Sequence of chain B:
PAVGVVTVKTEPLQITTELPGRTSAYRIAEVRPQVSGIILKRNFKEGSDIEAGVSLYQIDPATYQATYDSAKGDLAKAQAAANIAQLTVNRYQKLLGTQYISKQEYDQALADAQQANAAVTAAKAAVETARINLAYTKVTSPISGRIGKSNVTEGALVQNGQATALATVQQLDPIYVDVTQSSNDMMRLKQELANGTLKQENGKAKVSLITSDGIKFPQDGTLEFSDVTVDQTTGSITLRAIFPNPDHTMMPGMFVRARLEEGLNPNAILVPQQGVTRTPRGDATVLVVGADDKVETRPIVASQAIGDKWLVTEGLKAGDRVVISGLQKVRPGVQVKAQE

Sequence of chain A:
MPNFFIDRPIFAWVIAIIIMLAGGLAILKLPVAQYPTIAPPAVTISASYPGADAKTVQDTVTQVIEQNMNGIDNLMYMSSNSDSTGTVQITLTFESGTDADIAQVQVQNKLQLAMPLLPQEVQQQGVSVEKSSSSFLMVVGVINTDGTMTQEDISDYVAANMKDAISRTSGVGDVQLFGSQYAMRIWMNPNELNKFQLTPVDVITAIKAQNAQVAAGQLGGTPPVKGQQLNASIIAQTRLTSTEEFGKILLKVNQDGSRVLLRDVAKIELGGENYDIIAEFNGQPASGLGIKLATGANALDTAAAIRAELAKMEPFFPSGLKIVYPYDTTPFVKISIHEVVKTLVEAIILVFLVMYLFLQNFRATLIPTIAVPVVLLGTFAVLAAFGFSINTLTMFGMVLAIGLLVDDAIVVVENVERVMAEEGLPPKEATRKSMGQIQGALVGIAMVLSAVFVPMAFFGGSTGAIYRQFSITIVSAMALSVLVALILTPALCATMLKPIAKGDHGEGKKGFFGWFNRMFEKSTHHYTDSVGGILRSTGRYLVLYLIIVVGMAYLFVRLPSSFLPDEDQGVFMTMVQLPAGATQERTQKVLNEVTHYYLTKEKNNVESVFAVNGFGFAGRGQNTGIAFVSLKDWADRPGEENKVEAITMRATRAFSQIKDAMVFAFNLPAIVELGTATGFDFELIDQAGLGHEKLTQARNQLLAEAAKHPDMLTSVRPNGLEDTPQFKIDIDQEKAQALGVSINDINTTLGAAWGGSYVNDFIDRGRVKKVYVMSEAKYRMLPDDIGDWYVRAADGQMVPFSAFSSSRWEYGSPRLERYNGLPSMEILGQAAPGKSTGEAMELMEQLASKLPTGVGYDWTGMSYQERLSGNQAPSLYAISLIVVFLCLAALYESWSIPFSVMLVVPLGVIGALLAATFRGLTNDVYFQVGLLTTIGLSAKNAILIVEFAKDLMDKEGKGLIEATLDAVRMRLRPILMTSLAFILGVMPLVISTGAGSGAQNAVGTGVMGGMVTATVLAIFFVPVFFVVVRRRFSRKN

These two protein chains interact to form a complex.

Contacts between the two chains:
Residue A661 in chain A interacts with residue Q341 in chain B (closest heavy-atom distance 3.8 Å).
Residue E810 in chain A is in contact with residue G295 in chain B (closest heavy-atom distance 4.1 Å).
Residue P579 in chain A is in contact with residue L340 in chain B (closest heavy-atom distance 4.2 Å).
Residue S802 in chain A contacts residue N197 in chain B (closest heavy-atom distance 2.9 Å).
Residue Q797 in chain A is in contact with residue T247 in chain B (closest heavy-atom distance 3.4 Å).
Residue W809 in chain A interacts with residue W323 in chain B (closest heavy-atom distance 3.6 Å).
Residue K195 in chain A contacts residue F268 in chain B (closest heavy-atom distance 3.9 Å).
Residue Q197 in chain A is in contact with residue F268 in chain B (closest heavy-atom distance 3.8 Å).
Residue Y811 in chain A interacts with residue P293 in chain B (closest heavy-atom distance 3.4 Å).
Residue D788 in chain A contacts residue E31 in chain B (closest heavy-atom distance 4.2 Å).
Residue L782 in chain A contacts residue A318 in chain B (closest heavy-atom distance 3.8 Å).
Residue D660 in chain A contacts residue G339 in chain B (closest heavy-atom distance 3.4 Å).
Residue A803 in chain A is in contact with residue S195 in chain B (closest heavy-atom distance 3.2 Å).
Residue P725 in chain A contacts residue R291 in chain B (closest heavy-atom distance 3.7 Å).
Residue K659 in chain A contacts residue S338 in chain B (closest heavy-atom distance 3.3 Å).
Residue A803 in chain A interacts with residue G248 in chain B (closest heavy-atom distance 3.4 Å).
Residue V799 in chain A contacts residue T247 in chain B (closest heavy-atom distance 3.8 Å).
Residue L739 in chain A contacts residue T246 in chain B (closest heavy-atom distance 3.0 Å).
Residue L782 in chain A contacts residue Q286 in chain B (closest heavy-atom distance 3.6 Å).
Residue L578 in chain A interacts with residue Q341 in chain B (closest heavy-atom distance 3.0 Å).
Residue V799 in chain A is in contact with residue T246 in chain B (closest heavy-atom distance 3.4 Å).
Residue P800 in chain A interacts with residue S195 in chain B (closest heavy-atom distance 4.1 Å).
Residue W809 in chain A interacts with residue G295 in chain B (closest heavy-atom distance 3.3 Å).
Residue K659 in chain A is in contact with residue A15 in chain B (closest heavy-atom distance 3.3 Å).
Residue L739 in chain A is in contact with residue T247 in chain B (closest heavy-atom distance 3.4 Å).
Residue E810 in chain A contacts residue R294 in chain B (closest heavy-atom distance 2.4 Å).
Residue P800 in chain A is in contact with residue S249 in chain B (closest heavy-atom distance 3.4 Å).
Residue A793 in chain A interacts with residue T246 in chain B (closest heavy-atom distance 3.9 Å).
Residue P800 in chain A is in contact with residue T247 in chain B (closest heavy-atom distance 3.8 Å).
Residue S656 in chain A is in contact with residue K342 in chain B (closest heavy-atom distance 3.7 Å).
Residue L739 in chain A is in contact with residue G248 in chain B (closest heavy-atom distance 3.6 Å).
Residue Y811 in chain A interacts with residue R291 in chain B (closest heavy-atom distance 3.1 Å).
Residue Y790 in chain A is in contact with residue T193 in chain B (closest heavy-atom distance 4.1 Å).
Residue S802 in chain A interacts with residue S195 in chain B (closest heavy-atom distance 3.3 Å).
Residue S802 in chain A interacts with residue D198 in chain B (closest heavy-atom distance 3.3 Å).
Residue M798 in chain A interacts with residue T247 in chain B (closest heavy-atom distance 3.5 Å).
Residue N191 in chain A is in contact with residue R270 in chain B (closest heavy-atom distance 3.3 Å).
Residue D795 in chain A is in contact with residue T246 in chain B (closest heavy-atom distance 3.8 Å).
Residue A803 in chain A is in contact with residue T247 in chain B (closest heavy-atom distance 4.2 Å).
Residue I658 in chain A is in contact with residue K342 in chain B (closest heavy-atom distance 3.3 Å).
Residue M662 in chain A is in contact with residue Q341 in chain B (closest heavy-atom distance 3.3 Å).
Residue W809 in chain A interacts with residue R291 in chain B (closest heavy-atom distance 3.2 Å).
Residue Y811 in chain A interacts with residue R294 in chain B (closest heavy-atom distance 3.3 Å).
Residue D784 in chain A interacts with residue Q317 in chain B (closest heavy-atom distance 3.1 Å).
Residue P579 in chain A is in contact with residue Q341 in chain B (closest heavy-atom distance 3.2 Å).
Residue L782 in chain A interacts with residue G320 in chain B (closest heavy-atom distance 3.4 Å).
Residue N194 in chain A interacts with residue F268 in chain B (closest heavy-atom distance 3.8 Å).
Residue F655 in chain A is in contact with residue K342 in chain B (closest heavy-atom distance 4.0 Å).
Residue A661 in chain A contacts residue K342 in chain B (closest heavy-atom distance 3.9 Å).
Residue Y790 in chain A is in contact with residue P33 in chain B (closest heavy-atom distance 3.2 Å).
Residue E192 in chain A contacts residue S225 in chain B (closest heavy-atom distance 3.2 Å).
Residue R586 in chain A is in contact with residue Q287 in chain B (closest heavy-atom distance 3.4 Å).
Residue Y811 in chain A is in contact with residue T292 in chain B (closest heavy-atom distance 3.2 Å).
Residue Q577 in chain A interacts with residue Q341 in chain B (closest heavy-atom distance 3.4 Å).
Residue D660 in chain A is in contact with residue S338 in chain B (closest heavy-atom distance 3.6 Å).
Residue L739 in chain A is in contact with residue Q245 in chain B (closest heavy-atom distance 3.7 Å).
Residue K195 in chain A is in contact with residue M267 in chain B (closest heavy-atom distance 3.3 Å).
Residue Q797 in chain A is in contact with residue T246 in chain B (closest heavy-atom distance 2.4 Å).
Residue N194 in chain A interacts with residue P33 in chain B (closest heavy-atom distance 3.3 Å).
Residue Q197 in chain A interacts with residue R35 in chain B (closest heavy-atom distance 3.4 Å).